This data describes a binding interaction between two proteins.

Sequence of protein 2:
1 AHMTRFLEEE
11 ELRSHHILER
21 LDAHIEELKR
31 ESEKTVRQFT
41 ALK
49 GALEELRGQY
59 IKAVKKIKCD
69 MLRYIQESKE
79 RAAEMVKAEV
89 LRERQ

Sequence of protein 1:
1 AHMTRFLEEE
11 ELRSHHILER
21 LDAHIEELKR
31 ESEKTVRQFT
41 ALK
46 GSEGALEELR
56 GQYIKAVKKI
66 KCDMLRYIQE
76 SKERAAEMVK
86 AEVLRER

Contacts between the two chains:
Residue L7 in protein 1 is in contact with residue K77 in protein 2 (closest heavy-atom distance 3.9 Å).
Residue K77 in protein 1 interacts with residue S14 in protein 2 (closest heavy-atom distance 3.6 Å).
Residue M3 in protein 1 interacts with residue E87 in protein 2 (closest heavy-atom distance 3.4 Å).
Residue D22 in protein 1 contacts residue K66 in protein 2 (closest heavy-atom distance 2.9 Å).
Residue Y58 in protein 1 contacts residue L28 in protein 2 (closest heavy-atom distance 3.8 Å).
Residue A1 in protein 1 contacts residue E87 in protein 2 (closest heavy-atom distance 3.3 Å).
Residue L28 in protein 1 is in contact with residue Y58 in protein 2 (closest heavy-atom distance 3.7 Å).
Residue M69 in protein 1 is in contact with residue M69 in protein 2 (closest heavy-atom distance 3.3 Å).
Residue E11 in protein 1 is in contact with residue K77 in protein 2 (closest heavy-atom distance 3.3 Å).
Residue K29 in protein 1 contacts residue R55 in protein 2 (closest heavy-atom distance 3.8 Å).
Residue L18 in protein 1 interacts with residue L70 in protein 2 (closest heavy-atom distance 3.5 Å).
Residue R55 in protein 1 contacts residue K29 in protein 2 (closest heavy-atom distance 2.8 Å).
Residue R55 in protein 1 contacts residue E33 in protein 2 (closest heavy-atom distance 3.0 Å).
Residue R55 in protein 1 is in contact with residue S32 in protein 2 (closest heavy-atom distance 2.4 Å).
Residue M3 in protein 1 is in contact with residue V84 in protein 2 (closest heavy-atom distance 3.3 Å).
Residue V62 in protein 1 contacts residue V62 in protein 2 (closest heavy-atom distance 3.4 Å).
Residue Y58 in protein 1 is in contact with residue R55 in protein 2 (closest heavy-atom distance 3.8 Å).
Residue V62 in protein 1 interacts with residue I25 in protein 2 (closest heavy-atom distance 3.5 Å).
Residue S47 in protein 1 is in contact with residue F39 in protein 2 (closest heavy-atom distance 3.8 Å).
Residue S76 in protein 1 interacts with residue E10 in protein 2 (closest heavy-atom distance 3.9 Å).
Residue M3 in protein 1 is in contact with residue M83 in protein 2 (closest heavy-atom distance 3.8 Å).
Residue Y72 in protein 1 interacts with residue M69 in protein 2 (closest heavy-atom distance 3.9 Å).
Residue V62 in protein 1 contacts residue I65 in protein 2 (closest heavy-atom distance 3.5 Å).
Residue F39 in protein 1 is in contact with residue F39 in protein 2 (closest heavy-atom distance 3.8 Å).
Residue L70 in protein 1 contacts residue L18 in protein 2 (closest heavy-atom distance 3.3 Å).
Residue T4 in protein 1 contacts residue V84 in protein 2 (closest heavy-atom distance 3.7 Å).
Residue Y58 in protein 1 interacts with residue Y58 in protein 2 (closest heavy-atom distance 3.5 Å).
Residue I25 in protein 1 contacts residue V62 in protein 2 (closest heavy-atom distance 3.3 Å).
Residue F6 in protein 1 is in contact with residue M83 in protein 2 (closest heavy-atom distance 3.5 Å).
Residue S14 in protein 1 is in contact with residue I73 in protein 2 (closest heavy-atom distance 3.5 Å).
Residue F6 in protein 1 is in contact with residue F6 in protein 2 (closest heavy-atom distance 3.8 Å).
Residue A61 in protein 1 interacts with residue Y58 in protein 2 (closest heavy-atom distance 3.7 Å).
Residue K77 in protein 1 interacts with residue E11 in protein 2 (closest heavy-atom distance 2.8 Å).
Residue A80 in protein 1 is in contact with residue F6 in protein 2 (closest heavy-atom distance 3.7 Å).
Residue L51 in protein 1 contacts residue F39 in protein 2 (closest heavy-atom distance 3.9 Å).
Residue E87 in protein 1 is in contact with residue M3 in protein 2 (closest heavy-atom distance 3.2 Å).
Residue I65 in protein 1 contacts residue I65 in protein 2 (closest heavy-atom distance 3.5 Å).
Residue H2 in protein 1 interacts with residue E87 in protein 2 (closest heavy-atom distance 2.8 Å).
Residue F39 in protein 1 interacts with residue L51 in protein 2 (closest heavy-atom distance 3.5 Å).
Residue I73 in protein 1 is in contact with residue Y72 in protein 2 (closest heavy-atom distance 3.1 Å).
Residue M83 in protein 1 contacts residue M3 in protein 2 (closest heavy-atom distance 3.3 Å).
Residue Y58 in protein 1 is in contact with residue L54 in protein 2 (closest heavy-atom distance 3.8 Å).
Residue I17 in protein 1 is in contact with residue I73 in protein 2 (closest heavy-atom distance 3.8 Å).
Residue V62 in protein 1 is in contact with residue Y58 in protein 2 (closest heavy-atom distance 3.8 Å).
Residue S14 in protein 1 is in contact with residue K77 in protein 2 (closest heavy-atom distance 3.5 Å).
Residue V84 in protein 1 contacts residue T4 in protein 2 (closest heavy-atom distance 3.8 Å).
Residue K77 in protein 1 contacts residue L7 in protein 2 (closest heavy-atom distance 3.6 Å).
Residue I59 in protein 1 is in contact with residue K29 in protein 2 (closest heavy-atom distance 3.5 Å).
Residue L54 in protein 1 interacts with residue L54 in protein 2 (closest heavy-atom distance 3.7 Å).
Residue E48 in protein 1 is in contact with residue T40 in protein 2 (closest heavy-atom distance 3.3 Å).
Residue I59 in protein 1 interacts with residue L28 in protein 2 (closest heavy-atom distance 3.9 Å).
Residue E87 in protein 1 contacts residue H2 in protein 2 (closest heavy-atom distance 3.0 Å).
Residue L51 in protein 1 contacts residue V36 in protein 2 (closest heavy-atom distance 3.8 Å).
Residue V84 in protein 1 is in contact with residue M3 in protein 2 (closest heavy-atom distance 3.5 Å).
Residue K66 in protein 1 contacts residue D22 in protein 2 (closest heavy-atom distance 3.5 Å).
Residue I73 in protein 1 interacts with residue I17 in protein 2 (closest heavy-atom distance 3.5 Å).
Residue I73 in protein 1 contacts residue S14 in protein 2 (closest heavy-atom distance 2.8 Å).
Residue L7 in protein 1 is in contact with residue A80 in protein 2 (closest heavy-atom distance 3.8 Å).
Residue R55 in protein 1 contacts residue V36 in protein 2 (closest heavy-atom distance 3.6 Å).
Residue E87 in protein 1 interacts with residue A1 in protein 2 (closest heavy-atom distance 3.1 Å).